Sequence of the first protein:
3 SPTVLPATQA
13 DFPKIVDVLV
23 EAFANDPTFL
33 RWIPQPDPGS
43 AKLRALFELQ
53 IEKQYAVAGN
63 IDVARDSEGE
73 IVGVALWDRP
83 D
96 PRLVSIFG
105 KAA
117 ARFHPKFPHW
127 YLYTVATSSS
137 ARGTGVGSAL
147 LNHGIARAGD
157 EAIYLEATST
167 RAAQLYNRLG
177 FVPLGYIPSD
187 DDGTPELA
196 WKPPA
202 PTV

Residue-level contacts at the interface:
Residue A194 in the first protein is in contact with residue F123 in the second protein (closest heavy-atom distance 3.3 Å).
Residue F123 in the first protein contacts residue Y160 in the second protein (closest heavy-atom distance 4.7 Å).
Residue L180 in the first protein interacts with residue W196 in the second protein (closest heavy-atom distance 3.4 Å).
Residue P179 in the first protein contacts residue W196 in the second protein (closest heavy-atom distance 3.1 Å).
Residue T166 in the first protein is in contact with residue P202 in the second protein (closest heavy-atom distance 3.8 Å).
Residue F123 in the first protein contacts residue L180 in the second protein (closest heavy-atom distance 3.6 Å).
Residue P202 in the first protein contacts residue L193 in the second protein (closest heavy-atom distance 4.1 Å).
Residue Q170 in the first protein interacts with residue T203 in the second protein (closest heavy-atom distance 4.2 Å).
Residue V204 in the first protein interacts with residue Q170 in the second protein (closest heavy-atom distance 4.8 Å).
Residue T203 in the first protein contacts residue Q170 in the second protein (closest heavy-atom distance 4.2 Å).
Residue P179 in the first protein is in contact with residue A200 in the second protein (closest heavy-atom distance 4.5 Å).
Residue P202 in the first protein is in contact with residue T166 in the second protein (closest heavy-atom distance 3.8 Å).
Residue L180 in the first protein interacts with residue P121 in the second protein (closest heavy-atom distance 4.6 Å).
Residue P179 in the first protein interacts with residue P198 in the second protein (closest heavy-atom distance 3.4 Å).
Residue F123 in the first protein contacts residue G181 in the second protein (closest heavy-atom distance 3.5 Å).
Residue V178 in the first protein is in contact with residue P198 in the second protein (closest heavy-atom distance 3.7 Å).
Residue K122 in the first protein is in contact with residue F119 in the second protein (closest heavy-atom distance 3.7 Å).
Residue V204 in the first protein is in contact with residue T166 in the second protein (closest heavy-atom distance 3.4 Å).
Residue L180 in the first protein is in contact with residue F123 in the second protein (closest heavy-atom distance 3.6 Å).
Residue P199 in the first protein interacts with residue L180 in the second protein (closest heavy-atom distance 3.9 Å).
Residue F119 in the first protein interacts with residue K122 in the second protein (closest heavy-atom distance 3.7 Å).
Residue P199 in the first protein contacts residue P179 in the second protein (closest heavy-atom distance 3.3 Å).
Residue Y182 in the first protein is in contact with residue F123 in the second protein (closest heavy-atom distance 3.7 Å).
Residue F119 in the first protein contacts residue F123 in the second protein (closest heavy-atom distance 3.6 Å).
Residue W196 in the first protein contacts residue V178 in the second protein (closest heavy-atom distance 4.5 Å).
Residue P202 in the first protein contacts residue Q170 in the second protein (closest heavy-atom distance 4.0 Å).
Residue I183 in the first protein contacts residue F123 in the second protein (closest heavy-atom distance 3.8 Å).
Residue P198 in the first protein interacts with residue P179 in the second protein (closest heavy-atom distance 3.4 Å).
Residue P179 in the first protein interacts with residue P199 in the second protein (closest heavy-atom distance 3.3 Å).
Residue W196 in the first protein is in contact with residue P179 in the second protein (closest heavy-atom distance 3.1 Å).
Residue A200 in the first protein is in contact with residue P179 in the second protein (closest heavy-atom distance 4.5 Å).
Residue P198 in the first protein interacts with residue V178 in the second protein (closest heavy-atom distance 3.7 Å).
Residue L180 in the first protein is in contact with residue P199 in the second protein (closest heavy-atom distance 3.9 Å).
Residue F123 in the first protein interacts with residue F119 in the second protein (closest heavy-atom distance 3.6 Å).
Residue F123 in the first protein interacts with residue Y182 in the second protein (closest heavy-atom distance 3.7 Å).
Residue R118 in the first protein is in contact with residue K122 in the second protein (closest heavy-atom distance 3.7 Å).
Residue Y182 in the first protein is in contact with residue P202 in the second protein (closest heavy-atom distance 3.5 Å).
Residue P121 in the first protein interacts with residue L180 in the second protein (closest heavy-atom distance 4.6 Å).
Residue L193 in the first protein interacts with residue P202 in the second protein (closest heavy-atom distance 4.1 Å).
Residue F123 in the first protein interacts with residue I183 in the second protein (closest heavy-atom distance 3.8 Å).
Residue W196 in the first protein interacts with residue L180 in the second protein (closest heavy-atom distance 3.4 Å).
Residue V178 in the first protein interacts with residue V178 in the second protein (closest heavy-atom distance 4.0 Å).
Residue P202 in the first protein is in contact with residue Y182 in the second protein (closest heavy-atom distance 3.5 Å).
Residue K122 in the first protein is in contact with residue R118 in the second protein (closest heavy-atom distance 3.7 Å).
Residue T166 in the first protein is in contact with residue V204 in the second protein (closest heavy-atom distance 3.4 Å).
Residue G181 in the first protein interacts with residue F123 in the second protein (closest heavy-atom distance 3.5 Å).
Residue Y160 in the first protein contacts residue F123 in the second protein (closest heavy-atom distance 4.7 Å).
Residue Q170 in the first protein is in contact with residue V204 in the second protein (closest heavy-atom distance 4.8 Å).
Residue F123 in the first protein contacts residue A194 in the second protein (closest heavy-atom distance 3.3 Å).
Residue L180 in the first protein is in contact with residue L180 in the second protein (closest heavy-atom distance 4.5 Å).
Residue Q170 in the first protein contacts residue P202 in the second protein (closest heavy-atom distance 4.0 Å).
Residue V178 in the first protein is in contact with residue W196 in the second protein (closest heavy-atom distance 4.5 Å).

This data describes a binding interaction between two proteins.

Sequence of the second protein:
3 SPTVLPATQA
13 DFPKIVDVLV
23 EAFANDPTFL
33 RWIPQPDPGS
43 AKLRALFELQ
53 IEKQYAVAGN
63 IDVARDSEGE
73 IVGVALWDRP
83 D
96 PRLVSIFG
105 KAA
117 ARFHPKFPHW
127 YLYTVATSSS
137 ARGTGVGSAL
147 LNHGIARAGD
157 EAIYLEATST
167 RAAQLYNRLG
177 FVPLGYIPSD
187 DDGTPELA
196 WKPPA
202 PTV